Sequence of the second protein:
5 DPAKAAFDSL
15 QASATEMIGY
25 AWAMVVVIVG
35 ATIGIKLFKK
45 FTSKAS

Sequence of the first protein:
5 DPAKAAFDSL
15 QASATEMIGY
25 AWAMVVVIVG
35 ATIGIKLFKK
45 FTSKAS

This data describes a binding interaction between two proteins.

Residue-level contacts at the interface:
Residue K43 in the second protein contacts residue K48 in the first protein (closest heavy-atom distance 3.4 Å).
Residue T36 in the second protein contacts residue F45 in the first protein (closest heavy-atom distance 4.1 Å).
Residue K43 in the second protein is in contact with residue S50 in the first protein (closest heavy-atom distance 4.2 Å).
Residue I32 in the second protein is in contact with residue L41 in the first protein (closest heavy-atom distance 4.7 Å).
Residue I39 in the second protein interacts with residue K48 in the first protein (closest heavy-atom distance 4.2 Å).
Residue I32 in the second protein is in contact with residue F45 in the first protein (closest heavy-atom distance 4.3 Å).
Residue A35 in the second protein interacts with residue F45 in the first protein (closest heavy-atom distance 4.3 Å).
Residue T36 in the second protein interacts with residue K48 in the first protein (closest heavy-atom distance 3.8 Å).
Residue I39 in the second protein is in contact with residue F45 in the first protein (closest heavy-atom distance 4.9 Å).